Sequence of chain B:
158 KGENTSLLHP

Sequence of chain A:
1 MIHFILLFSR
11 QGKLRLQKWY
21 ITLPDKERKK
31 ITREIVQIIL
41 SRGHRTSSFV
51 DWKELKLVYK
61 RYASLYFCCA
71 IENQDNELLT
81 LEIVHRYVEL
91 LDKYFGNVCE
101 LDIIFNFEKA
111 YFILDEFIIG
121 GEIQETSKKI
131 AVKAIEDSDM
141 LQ

Interface contacts:
Residue L101 in chain A interacts with residue E160 in chain B (closest heavy-atom distance 3.8 Å).
Residue V98 in chain A contacts residue T162 in chain B (closest heavy-atom distance 4.0 Å).
Residue C99 in chain A contacts residue N161 in chain B (closest heavy-atom distance 4.5 Å).
Residue Y62 in chain A is in contact with residue S163 in chain B (closest heavy-atom distance 4.6 Å).
Residue C99 in chain A interacts with residue T162 in chain B (closest heavy-atom distance 3.6 Å).
Residue V98 in chain A interacts with residue S163 in chain B (closest heavy-atom distance 3.4 Å).
Residue E100 in chain A is in contact with residue E160 in chain B (closest heavy-atom distance 2.6 Å).
Residue V98 in chain A contacts residue L164 in chain B (closest heavy-atom distance 3.1 Å).
Residue Y62 in chain A is in contact with residue L164 in chain B (closest heavy-atom distance 2.9 Å).
Residue S64 in chain A is in contact with residue G159 in chain B (closest heavy-atom distance 4.4 Å).
Residue C99 in chain A interacts with residue S163 in chain B (closest heavy-atom distance 4.7 Å).
Residue E100 in chain A contacts residue T162 in chain B (closest heavy-atom distance 4.3 Å).
Residue C99 in chain A contacts residue E160 in chain B (closest heavy-atom distance 3.6 Å).
Residue E100 in chain A contacts residue N161 in chain B (closest heavy-atom distance 4.8 Å).
Residue A63 in chain A is in contact with residue L164 in chain B (closest heavy-atom distance 4.2 Å).
Residue C99 in chain A interacts with residue L164 in chain B (closest heavy-atom distance 4.9 Å).

This data describes a binding interaction between two proteins.